Interface contacts:
Residue N30 in the second protein interacts with residue N4 in the first protein (closest heavy-atom distance 4.5 Å).
Residue I50 in the second protein contacts residue N4 in the first protein (closest heavy-atom distance 4.3 Å).
Residue N25 in the second protein is in contact with residue N4 in the first protein (closest heavy-atom distance 3.7 Å).
Residue G49 in the second protein interacts with residue F5 in the first protein (closest heavy-atom distance 4.0 Å).
Residue R8 in the second protein interacts with residue N8 in the first protein (closest heavy-atom distance 3.4 Å).
Residue G49 in the second protein contacts residue G3 in the first protein (closest heavy-atom distance 4.9 Å).
Residue G27 in the second protein interacts with residue F5 in the first protein (closest heavy-atom distance 2.8 Å).
Residue V32 in the second protein contacts residue N4 in the first protein (closest heavy-atom distance 3.4 Å).
Residue G48 in the second protein interacts with residue N4 in the first protein (closest heavy-atom distance 2.9 Å).
Residue L23 in the second protein interacts with residue L6 in the first protein (closest heavy-atom distance 3.7 Å).
Residue T80 in the second protein is in contact with residue L6 in the first protein (closest heavy-atom distance 4.8 Å).
Residue G48 in the second protein is in contact with residue G3 in the first protein (closest heavy-atom distance 2.9 Å).
Residue I50 in the second protein contacts residue L6 in the first protein (closest heavy-atom distance 4.3 Å).
Residue N25 in the second protein is in contact with residue L6 in the first protein (closest heavy-atom distance 3.7 Å).
Residue A28 in the second protein interacts with residue F5 in the first protein (closest heavy-atom distance 4.5 Å).
Residue D29 in the second protein is in contact with residue N4 in the first protein (closest heavy-atom distance 4.9 Å).
Residue G48 in the second protein interacts with residue F5 in the first protein (closest heavy-atom distance 4.7 Å).
Residue G49 in the second protein is in contact with residue P2 in the first protein (closest heavy-atom distance 3.8 Å).
Residue N30 in the second protein interacts with residue G3 in the first protein (closest heavy-atom distance 4.7 Å).
Residue D29 in the second protein interacts with residue G3 in the first protein (closest heavy-atom distance 2.8 Å).
Residue G27 in the second protein is in contact with residue L6 in the first protein (closest heavy-atom distance 4.8 Å).
Residue A28 in the second protein contacts residue N4 in the first protein (closest heavy-atom distance 3.8 Å).
Residue P81 in the second protein interacts with residue N8 in the first protein (closest heavy-atom distance 4.7 Å).
Residue G27 in the second protein is in contact with residue N4 in the first protein (closest heavy-atom distance 3.7 Å).
Residue I84 in the second protein interacts with residue L6 in the first protein (closest heavy-atom distance 3.9 Å).
Residue I84 in the second protein is in contact with residue N4 in the first protein (closest heavy-atom distance 3.6 Å).
Residue R8 in the second protein interacts with residue R9 in the first protein (closest heavy-atom distance 3.6 Å).
Residue G48 in the second protein contacts residue P2 in the first protein (closest heavy-atom distance 3.3 Å).
Residue N25 in the second protein contacts residue F5 in the first protein (closest heavy-atom distance 4.5 Å).
Residue G49 in the second protein interacts with residue N4 in the first protein (closest heavy-atom distance 3.5 Å).
Residue V82 in the second protein interacts with residue L6 in the first protein (closest heavy-atom distance 3.9 Å).
Residue A28 in the second protein is in contact with residue G3 in the first protein (closest heavy-atom distance 3.4 Å).
Residue I47 in the second protein contacts residue N4 in the first protein (closest heavy-atom distance 4.5 Å).
Residue F53 in the second protein interacts with residue P2 in the first protein (closest heavy-atom distance 4.1 Å).
Residue I50 in the second protein contacts residue F5 in the first protein (closest heavy-atom distance 4.4 Å).
Residue D29 in the second protein interacts with residue P2 in the first protein (closest heavy-atom distance 4.7 Å).
Residue F53 in the second protein contacts residue R1 in the first protein (closest heavy-atom distance 4.6 Å).
Residue G27 in the second protein interacts with residue G3 in the first protein (closest heavy-atom distance 3.5 Å).
Residue P81 in the second protein contacts residue L6 in the first protein (closest heavy-atom distance 3.9 Å).
Residue I50 in the second protein is in contact with residue Q7 in the first protein (closest heavy-atom distance 4.0 Å).

Sequence of the second protein:
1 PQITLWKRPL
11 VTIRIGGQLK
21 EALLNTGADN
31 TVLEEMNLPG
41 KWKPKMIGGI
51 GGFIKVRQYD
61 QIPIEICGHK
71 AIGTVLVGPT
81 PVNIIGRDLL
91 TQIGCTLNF

Sequence of the first protein:
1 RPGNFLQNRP

The following describes two proteins that form a bound complex.